The following describes two proteins that form a bound complex.

Sequence of chain B:
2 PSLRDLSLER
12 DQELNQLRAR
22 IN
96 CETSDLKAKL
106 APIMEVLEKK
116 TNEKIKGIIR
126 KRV

Residue-level contacts at the interface:
Residue C372 in chain A interacts with residue M109 in chain B (closest heavy-atom distance 3.9 Å).
Residue R362 in chain A interacts with residue L101 in chain B (closest heavy-atom distance 3.5 Å).
Residue W324 in chain A is in contact with residue L105 in chain B (closest heavy-atom distance 4.0 Å).
Residue M409 in chain A contacts residue L112 in chain B (closest heavy-atom distance 4.2 Å).
Residue C372 in chain A is in contact with residue L105 in chain B (closest heavy-atom distance 4.9 Å).
Residue L450 in chain A is in contact with residue I120 in chain B (closest heavy-atom distance 3.8 Å).
Residue I415 in chain A interacts with residue I120 in chain B (closest heavy-atom distance 3.9 Å).
Residue R362 in chain A interacts with residue D100 in chain B (closest heavy-atom distance 2.9 Å).
Residue E375 in chain A is in contact with residue L112 in chain B (closest heavy-atom distance 3.8 Å).
Residue K449 in chain A interacts with residue E113 in chain B (closest heavy-atom distance 2.8 Å).
Residue L376 in chain A is in contact with residue L112 in chain B (closest heavy-atom distance 3.7 Å).
Residue W324 in chain A interacts with residue L101 in chain B (closest heavy-atom distance 3.9 Å).
Residue Y365 in chain A contacts residue L105 in chain B (closest heavy-atom distance 3.6 Å).
Residue R362 in chain A contacts residue T98 in chain B (closest heavy-atom distance 4.6 Å).
Residue K449 in chain A interacts with residue N117 in chain B (closest heavy-atom distance 3.5 Å).
Residue R416 in chain A is in contact with residue L112 in chain B (closest heavy-atom distance 3.9 Å).
Residue K449 in chain A contacts residue I120 in chain B (closest heavy-atom distance 3.4 Å).
Residue K449 in chain A interacts with residue I124 in chain B (closest heavy-atom distance 3.5 Å).
Residue L446 in chain A is in contact with residue I120 in chain B (closest heavy-atom distance 4.0 Å).
Residue Y365 in chain A is in contact with residue L101 in chain B (closest heavy-atom distance 3.6 Å).
Residue F453 in chain A contacts residue R127 in chain B (closest heavy-atom distance 4.5 Å).
Residue L376 in chain A contacts residue I108 in chain B (closest heavy-atom distance 3.8 Å).
Residue K405 in chain A is in contact with residue K102 in chain B (closest heavy-atom distance 4.6 Å).
Residue I415 in chain A is in contact with residue K119 in chain B (closest heavy-atom distance 3.5 Å).
Residue W324 in chain A contacts residue K104 in chain B (closest heavy-atom distance 3.9 Å).
Residue R416 in chain A interacts with residue K115 in chain B (closest heavy-atom distance 4.4 Å).
Residue K412 in chain A interacts with residue E113 in chain B (closest heavy-atom distance 2.8 Å).
Residue R362 in chain A is in contact with residue E97 in chain B (closest heavy-atom distance 3.9 Å).
Residue V358 in chain A is in contact with residue E97 in chain B (closest heavy-atom distance 4.7 Å).
Residue K361 in chain A contacts residue E97 in chain B (closest heavy-atom distance 3.8 Å).
Residue R416 in chain A contacts residue T116 in chain B (closest heavy-atom distance 2.9 Å).
Residue K361 in chain A is in contact with residue T98 in chain B (closest heavy-atom distance 3.8 Å).
Residue Y365 in chain A interacts with residue T98 in chain B (closest heavy-atom distance 3.2 Å).
Residue Y365 in chain A interacts with residue K102 in chain B (closest heavy-atom distance 3.8 Å).
Residue K412 in chain A contacts residue T116 in chain B (closest heavy-atom distance 3.5 Å).
Residue M368 in chain A is in contact with residue M109 in chain B (closest heavy-atom distance 3.7 Å).
Residue M409 in chain A is in contact with residue M109 in chain B (closest heavy-atom distance 4.0 Å).
Residue L450 in chain A interacts with residue R127 in chain B (closest heavy-atom distance 2.8 Å).
Residue R369 in chain A interacts with residue L105 in chain B (closest heavy-atom distance 4.2 Å).
Residue C372 in chain A interacts with residue I108 in chain B (closest heavy-atom distance 3.8 Å).
Residue L450 in chain A interacts with residue I124 in chain B (closest heavy-atom distance 4.1 Å).
Residue R416 in chain A is in contact with residue K119 in chain B (closest heavy-atom distance 4.4 Å).
Residue L376 in chain A is in contact with residue V111 in chain B (closest heavy-atom distance 4.3 Å).
Residue L450 in chain A interacts with residue I123 in chain B (closest heavy-atom distance 4.5 Å).
Residue M368 in chain A contacts residue L105 in chain B (closest heavy-atom distance 3.7 Å).
Residue I415 in chain A contacts residue T116 in chain B (closest heavy-atom distance 4.2 Å).
Residue C372 in chain A is in contact with residue L112 in chain B (closest heavy-atom distance 4.2 Å).
Residue V420 in chain A is in contact with residue I123 in chain B (closest heavy-atom distance 3.9 Å).

Sequence of chain A:
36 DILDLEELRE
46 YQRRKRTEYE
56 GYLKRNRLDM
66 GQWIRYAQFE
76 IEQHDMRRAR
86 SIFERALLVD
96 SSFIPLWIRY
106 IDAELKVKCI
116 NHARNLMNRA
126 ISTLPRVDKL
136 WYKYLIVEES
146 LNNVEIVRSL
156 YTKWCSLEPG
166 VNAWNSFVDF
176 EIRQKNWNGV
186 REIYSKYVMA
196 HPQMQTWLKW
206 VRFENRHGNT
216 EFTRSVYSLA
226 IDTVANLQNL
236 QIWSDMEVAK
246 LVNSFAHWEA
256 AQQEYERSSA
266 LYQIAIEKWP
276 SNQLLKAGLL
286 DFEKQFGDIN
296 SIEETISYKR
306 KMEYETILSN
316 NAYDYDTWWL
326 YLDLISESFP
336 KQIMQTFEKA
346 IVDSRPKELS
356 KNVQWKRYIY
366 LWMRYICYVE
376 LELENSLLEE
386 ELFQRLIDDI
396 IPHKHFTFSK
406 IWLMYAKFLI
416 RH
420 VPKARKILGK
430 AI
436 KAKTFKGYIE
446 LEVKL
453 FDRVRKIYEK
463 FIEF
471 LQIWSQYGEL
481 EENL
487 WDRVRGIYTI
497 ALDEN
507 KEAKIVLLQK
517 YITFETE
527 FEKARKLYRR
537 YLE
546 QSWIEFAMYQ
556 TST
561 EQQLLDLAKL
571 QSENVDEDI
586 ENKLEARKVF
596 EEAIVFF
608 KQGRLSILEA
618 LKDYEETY